Sequence of protein 1:
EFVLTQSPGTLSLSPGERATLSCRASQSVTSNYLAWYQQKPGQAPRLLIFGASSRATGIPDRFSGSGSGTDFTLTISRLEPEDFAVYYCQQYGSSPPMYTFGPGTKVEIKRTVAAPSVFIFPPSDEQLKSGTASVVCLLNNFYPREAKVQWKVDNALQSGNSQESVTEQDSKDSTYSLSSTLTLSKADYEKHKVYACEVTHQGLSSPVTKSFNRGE

Sequence of protein 2:
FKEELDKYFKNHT

Contacts between the two chains:
Residue Y33 in protein 1 contacts residue F1 in protein 2 (closest heavy-atom distance 3.3 Å).
Residue Y33 in protein 1 interacts with residue E4 in protein 2 (closest heavy-atom distance 3.0 Å).
Residue P97 in protein 1 is in contact with residue Y8 in protein 2 (closest heavy-atom distance 3.4 Å).
Residue S94 in protein 1 contacts residue Y8 in protein 2 (closest heavy-atom distance 3.6 Å).
Residue S31 in protein 1 interacts with residue E4 in protein 2 (closest heavy-atom distance 5.0 Å).
Residue P96 in protein 1 interacts with residue Y8 in protein 2 (closest heavy-atom distance 3.9 Å).
Residue S94 in protein 1 interacts with residue F1 in protein 2 (closest heavy-atom distance 3.9 Å).
Residue Y99 in protein 1 is in contact with residue F1 in protein 2 (closest heavy-atom distance 3.2 Å).
Residue G93 in protein 1 contacts residue F1 in protein 2 (closest heavy-atom distance 3.7 Å).
Residue Y92 in protein 1 contacts residue F1 in protein 2 (closest heavy-atom distance 3.7 Å).
Residue P97 in protein 1 is in contact with residue F9 in protein 2 (closest heavy-atom distance 4.0 Å).
Residue G93 in protein 1 contacts residue L5 in protein 2 (closest heavy-atom distance 4.9 Å).
Residue S95 in protein 1 interacts with residue Y8 in protein 2 (closest heavy-atom distance 4.2 Å).
Residue Y99 in protein 1 interacts with residue L5 in protein 2 (closest heavy-atom distance 4.1 Å).
Residue S94 in protein 1 contacts residue L5 in protein 2 (closest heavy-atom distance 3.9 Å).
Residue P97 in protein 1 is in contact with residue L5 in protein 2 (closest heavy-atom distance 3.7 Å).
Residue S94 in protein 1 is in contact with residue E4 in protein 2 (closest heavy-atom distance 2.7 Å).

These two protein chains interact to form a complex.